Residue-level contacts at the interface:
Residue Q80 in chain B interacts with residue I9 in chain A (closest heavy-atom distance 3.7 Å).
Residue K83 in chain B is in contact with residue D4 in chain A (closest heavy-atom distance 3.4 Å).
Residue Y78 in chain B contacts residue M11 in chain A (closest heavy-atom distance 3.9 Å).
Residue Y78 in chain B interacts with residue I9 in chain A (closest heavy-atom distance 3.0 Å).
Residue K82 in chain B interacts with residue D4 in chain A (closest heavy-atom distance 3.8 Å).
Residue Q80 in chain B is in contact with residue V7 in chain A (closest heavy-atom distance 2.9 Å).
Residue R98 in chain B interacts with residue E3 in chain A (closest heavy-atom distance 4.8 Å).
Residue Y78 in chain B interacts with residue E8 in chain A (closest heavy-atom distance 3.5 Å).
Residue Q80 in chain B is in contact with residue F6 in chain A (closest heavy-atom distance 3.2 Å).
Residue C79 in chain B interacts with residue F6 in chain A (closest heavy-atom distance 3.9 Å).
Residue F88 in chain B contacts residue F6 in chain A (closest heavy-atom distance 3.6 Å).
Residue F96 in chain B is in contact with residue F6 in chain A (closest heavy-atom distance 3.9 Å).
Residue R98 in chain B interacts with residue F6 in chain A (closest heavy-atom distance 3.6 Å).
Residue A81 in chain B contacts residue F6 in chain A (closest heavy-atom distance 3.9 Å).
Residue E77 in chain B interacts with residue E8 in chain A (closest heavy-atom distance 3.7 Å).
Residue K82 in chain B interacts with residue V7 in chain A (closest heavy-atom distance 3.8 Å).
Residue Y78 in chain B contacts residue V7 in chain A (closest heavy-atom distance 4.3 Å).
Residue C79 in chain B interacts with residue V7 in chain A (closest heavy-atom distance 3.2 Å).
Residue R87 in chain B interacts with residue E3 in chain A (closest heavy-atom distance 3.3 Å).
Residue K82 in chain B contacts residue F6 in chain A (closest heavy-atom distance 4.0 Å).
Residue Y78 in chain B contacts residue R10 in chain A (closest heavy-atom distance 4.5 Å).
Residue C79 in chain B interacts with residue E8 in chain A (closest heavy-atom distance 4.5 Å).
Residue R87 in chain B is in contact with residue F6 in chain A (closest heavy-atom distance 3.7 Å).
Residue K95 in chain B interacts with residue I9 in chain A (closest heavy-atom distance 3.7 Å).
Residue C79 in chain B interacts with residue I9 in chain A (closest heavy-atom distance 3.7 Å).

These two protein chains interact to form a complex.

Sequence of chain A:
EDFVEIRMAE

Sequence of chain B:
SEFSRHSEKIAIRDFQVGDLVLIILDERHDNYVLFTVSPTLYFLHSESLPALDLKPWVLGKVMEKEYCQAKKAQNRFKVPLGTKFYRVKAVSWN